Sequence of protein 2:
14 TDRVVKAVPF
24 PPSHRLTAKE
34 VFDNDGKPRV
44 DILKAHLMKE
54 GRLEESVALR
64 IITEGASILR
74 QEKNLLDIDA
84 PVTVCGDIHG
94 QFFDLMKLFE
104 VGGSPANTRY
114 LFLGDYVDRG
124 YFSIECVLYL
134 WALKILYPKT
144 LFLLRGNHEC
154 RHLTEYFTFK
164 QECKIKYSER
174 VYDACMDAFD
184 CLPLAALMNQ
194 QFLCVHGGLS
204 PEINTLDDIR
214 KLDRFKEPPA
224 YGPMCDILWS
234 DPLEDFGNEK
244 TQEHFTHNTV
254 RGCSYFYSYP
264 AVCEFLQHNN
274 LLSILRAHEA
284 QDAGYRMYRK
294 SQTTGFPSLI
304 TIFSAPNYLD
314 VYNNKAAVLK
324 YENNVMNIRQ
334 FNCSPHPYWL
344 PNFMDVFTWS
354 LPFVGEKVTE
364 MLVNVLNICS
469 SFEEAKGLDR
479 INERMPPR

The following describes two proteins that form a bound complex.

Interface contacts:
Residue D15 in protein 2 contacts residue E110 in protein 1 (closest heavy-atom distance 3.7 Å).
Residue F356 in protein 2 contacts residue M118 in protein 1 (closest heavy-atom distance 3.5 Å).
Residue E53 in protein 2 interacts with residue K134 in protein 1 (closest heavy-atom distance 2.8 Å).
Residue Y341 in protein 2 contacts residue I131 in protein 1 (closest heavy-atom distance 3.2 Å).
Residue D15 in protein 2 interacts with residue G109 in protein 1 (closest heavy-atom distance 3.3 Å).
Residue V366 in protein 2 contacts residue V167 in protein 1 (closest heavy-atom distance 3.6 Å).
Residue S353 in protein 2 is in contact with residue L115 in protein 1 (closest heavy-atom distance 3.3 Å).
Residue K360 in protein 2 contacts residue N51 in protein 1 (closest heavy-atom distance 3.0 Å).
Residue V357 in protein 2 interacts with residue M118 in protein 1 (closest heavy-atom distance 3.7 Å).
Residue T362 in protein 2 contacts residue V167 in protein 1 (closest heavy-atom distance 3.7 Å).
Residue L369 in protein 2 interacts with residue V167 in protein 1 (closest heavy-atom distance 3.6 Å).
Residue D348 in protein 2 interacts with residue T135 in protein 1 (closest heavy-atom distance 3.5 Å).
Residue L354 in protein 2 contacts residue A94 in protein 1 (closest heavy-atom distance 3.7 Å).
Residue V21 in protein 2 interacts with residue Q130 in protein 1 (closest heavy-atom distance 3.7 Å).
Residue M364 in protein 2 contacts residue V57 in protein 1 (closest heavy-atom distance 3.5 Å).
Residue Y341 in protein 2 is in contact with residue K134 in protein 1 (closest heavy-atom distance 2.7 Å).
Residue I371 in protein 2 interacts with residue R25 in protein 1 (closest heavy-atom distance 3.3 Å).
Residue C372 in protein 2 interacts with residue R25 in protein 1 (closest heavy-atom distance 3.6 Å).
Residue V18 in protein 2 interacts with residue D125 in protein 1 (closest heavy-atom distance 3.7 Å).
Residue V17 in protein 2 interacts with residue F112 in protein 1 (closest heavy-atom distance 3.7 Å).
Residue P340 in protein 2 is in contact with residue Q130 in protein 1 (closest heavy-atom distance 3.6 Å).
Residue V349 in protein 2 is in contact with residue I131 in protein 1 (closest heavy-atom distance 3.4 Å).
Residue R16 in protein 2 contacts residue N108 in protein 1 (closest heavy-atom distance 3.7 Å).
Residue R16 in protein 2 interacts with residue Q129 in protein 1 (closest heavy-atom distance 3.4 Å).
Residue V361 in protein 2 interacts with residue V57 in protein 1 (closest heavy-atom distance 3.4 Å).
Residue V18 in protein 2 is in contact with residue F112 in protein 1 (closest heavy-atom distance 3.6 Å).
Residue C372 in protein 2 contacts residue K28 in protein 1 (closest heavy-atom distance 3.0 Å).
Residue N367 in protein 2 is in contact with residue E47 in protein 1 (closest heavy-atom distance 3.2 Å).
Residue L354 in protein 2 is in contact with residue I161 in protein 1 (closest heavy-atom distance 3.6 Å).
Residue V21 in protein 2 contacts residue T126 in protein 1 (closest heavy-atom distance 3.6 Å).
Residue W342 in protein 2 interacts with residue K134 in protein 1 (closest heavy-atom distance 3.7 Å).
Residue V349 in protein 2 interacts with residue L115 in protein 1 (closest heavy-atom distance 3.2 Å).
Residue N367 in protein 2 is in contact with residue L48 in protein 1 (closest heavy-atom distance 3.6 Å).
Residue F350 in protein 2 is in contact with residue V156 in protein 1 (closest heavy-atom distance 3.6 Å).
Residue T362 in protein 2 is in contact with residue M165 in protein 1 (closest heavy-atom distance 3.4 Å).
Residue L369 in protein 2 contacts residue L22 in protein 1 (closest heavy-atom distance 3.6 Å).
Residue L365 in protein 2 contacts residue F61 in protein 1 (closest heavy-atom distance 3.7 Å).
Residue I371 in protein 2 is in contact with residue K28 in protein 1 (closest heavy-atom distance 3.4 Å).
Residue L365 in protein 2 interacts with residue F81 in protein 1 (closest heavy-atom distance 3.2 Å).
Residue E359 in protein 2 interacts with residue K164 in protein 1 (closest heavy-atom distance 3.4 Å).
Residue L354 in protein 2 contacts residue V156 in protein 1 (closest heavy-atom distance 3.5 Å).
Residue D348 in protein 2 contacts residue V155 in protein 1 (closest heavy-atom distance 3.4 Å).
Residue D15 in protein 2 interacts with residue S107 in protein 1 (closest heavy-atom distance 3.1 Å).
Residue P24 in protein 2 contacts residue I137 in protein 1 (closest heavy-atom distance 3.7 Å).
Residue L369 in protein 2 interacts with residue R25 in protein 1 (closest heavy-atom distance 2.9 Å).
Residue R16 in protein 2 is in contact with residue D133 in protein 1 (closest heavy-atom distance 2.7 Å).
Residue L354 in protein 2 contacts residue Y98 in protein 1 (closest heavy-atom distance 3.5 Å).
Residue L343 in protein 2 is in contact with residue I131 in protein 1 (closest heavy-atom distance 3.6 Å).
Residue V349 in protein 2 contacts residue T135 in protein 1 (closest heavy-atom distance 2.8 Å).
Residue S353 in protein 2 contacts residue Y98 in protein 1 (closest heavy-atom distance 2.9 Å).
Residue F356 in protein 2 is in contact with residue P52 in protein 1 (closest heavy-atom distance 3.5 Å).
Residue V357 in protein 2 is in contact with residue L53 in protein 1 (closest heavy-atom distance 3.7 Å).
Residue Y341 in protein 2 contacts residue Q127 in protein 1 (closest heavy-atom distance 3.4 Å).
Residue V18 in protein 2 is in contact with residue Q129 in protein 1 (closest heavy-atom distance 2.9 Å).
Residue F23 in protein 2 interacts with residue D133 in protein 1 (closest heavy-atom distance 3.2 Å).
Residue I371 in protein 2 interacts with residue L29 in protein 1 (closest heavy-atom distance 3.4 Å).
Residue L369 in protein 2 is in contact with residue D168 in protein 1 (closest heavy-atom distance 3.3 Å).
Residue Y341 in protein 2 interacts with residue Q130 in protein 1 (closest heavy-atom distance 3.1 Å).
Residue V368 in protein 2 interacts with residue L29 in protein 1 (closest heavy-atom distance 3.4 Å).
Residue T362 in protein 2 interacts with residue K164 in protein 1 (closest heavy-atom distance 3.0 Å).

Sequence of protein 1:
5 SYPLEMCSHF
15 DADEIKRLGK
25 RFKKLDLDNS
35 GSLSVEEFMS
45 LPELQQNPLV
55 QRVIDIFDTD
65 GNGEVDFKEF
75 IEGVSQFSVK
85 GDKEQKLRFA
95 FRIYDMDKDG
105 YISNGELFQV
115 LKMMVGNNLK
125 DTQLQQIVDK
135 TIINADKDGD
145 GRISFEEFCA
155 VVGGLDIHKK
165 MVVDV